Interface contacts:
Residue E35 in protein 2 is in contact with residue I11 in protein 1 (closest heavy-atom distance 4.1 Å).
Residue V34 in protein 2 is in contact with residue L7 in protein 1 (closest heavy-atom distance 3.8 Å).
Residue V34 in protein 2 interacts with residue I11 in protein 1 (closest heavy-atom distance 3.8 Å).
Residue P50 in protein 2 interacts with residue M5 in protein 1 (closest heavy-atom distance 3.9 Å).
Residue N83 in protein 2 is in contact with residue P4 in protein 1 (closest heavy-atom distance 4.5 Å).
Residue Q87 in protein 2 contacts residue K14 in protein 1 (closest heavy-atom distance 5.0 Å).
Residue H52 in protein 2 interacts with residue P4 in protein 1 (closest heavy-atom distance 4.1 Å).
Residue L78 in protein 2 is in contact with residue T6 in protein 1 (closest heavy-atom distance 3.5 Å).
Residue P50 in protein 2 is in contact with residue L7 in protein 1 (closest heavy-atom distance 3.5 Å).
Residue Q87 in protein 2 contacts residue N17 in protein 1 (closest heavy-atom distance 3.6 Å).
Residue L37 in protein 2 interacts with residue L7 in protein 1 (closest heavy-atom distance 3.7 Å).
Residue N49 in protein 2 interacts with residue T6 in protein 1 (closest heavy-atom distance 3.9 Å).
Residue V38 in protein 2 interacts with residue I11 in protein 1 (closest heavy-atom distance 3.5 Å).
Residue L86 in protein 2 is in contact with residue W13 in protein 1 (closest heavy-atom distance 3.5 Å).
Residue P85 in protein 2 interacts with residue W13 in protein 1 (closest heavy-atom distance 3.5 Å).
Residue Q87 in protein 2 contacts residue W10 in protein 1 (closest heavy-atom distance 3.7 Å).
Residue L86 in protein 2 contacts residue W10 in protein 1 (closest heavy-atom distance 2.7 Å).
Residue Q79 in protein 2 contacts residue P3 in protein 1 (closest heavy-atom distance 3.8 Å).
Residue Q79 in protein 2 interacts with residue M5 in protein 1 (closest heavy-atom distance 2.7 Å).
Residue N49 in protein 2 contacts residue Q8 in protein 1 (closest heavy-atom distance 3.7 Å).
Residue P89 in protein 2 contacts residue W10 in protein 1 (closest heavy-atom distance 3.4 Å).
Residue P50 in protein 2 contacts residue T6 in protein 1 (closest heavy-atom distance 3.4 Å).
Residue V38 in protein 2 interacts with residue L7 in protein 1 (closest heavy-atom distance 4.0 Å).
Residue L78 in protein 2 is in contact with residue M5 in protein 1 (closest heavy-atom distance 4.2 Å).
Residue D81 in protein 2 contacts residue M1 in protein 1 (closest heavy-atom distance 3.5 Å).
Residue Q79 in protein 2 is in contact with residue P4 in protein 1 (closest heavy-atom distance 3.4 Å).
Residue H52 in protein 2 interacts with residue M5 in protein 1 (closest heavy-atom distance 2.9 Å).
Residue N49 in protein 2 contacts residue L7 in protein 1 (closest heavy-atom distance 4.0 Å).
Residue L78 in protein 2 interacts with residue W10 in protein 1 (closest heavy-atom distance 3.7 Å).
Residue P85 in protein 2 is in contact with residue W10 in protein 1 (closest heavy-atom distance 4.1 Å).
Residue D82 in protein 2 interacts with residue A2 in protein 1 (closest heavy-atom distance 4.3 Å).
Residue L51 in protein 2 contacts residue T6 in protein 1 (closest heavy-atom distance 4.1 Å).
Residue V38 in protein 2 is in contact with residue Q8 in protein 1 (closest heavy-atom distance 4.2 Å).
Residue N83 in protein 2 contacts residue A2 in protein 1 (closest heavy-atom distance 3.1 Å).
Residue L76 in protein 2 contacts residue L7 in protein 1 (closest heavy-atom distance 4.1 Å).
Residue L41 in protein 2 interacts with residue L7 in protein 1 (closest heavy-atom distance 3.8 Å).
Residue L78 in protein 2 contacts residue L7 in protein 1 (closest heavy-atom distance 4.0 Å).
Residue L51 in protein 2 interacts with residue M5 in protein 1 (closest heavy-atom distance 3.1 Å).
Residue D82 in protein 2 interacts with residue M1 in protein 1 (closest heavy-atom distance 4.3 Å).
Residue L51 in protein 2 interacts with residue P4 in protein 1 (closest heavy-atom distance 3.8 Å).
Residue N83 in protein 2 is in contact with residue P3 in protein 1 (closest heavy-atom distance 4.5 Å).
Residue P85 in protein 2 is in contact with residue M5 in protein 1 (closest heavy-atom distance 3.7 Å).
Residue V34 in protein 2 interacts with residue W10 in protein 1 (closest heavy-atom distance 3.7 Å).
Residue E35 in protein 2 is in contact with residue K14 in protein 1 (closest heavy-atom distance 3.8 Å).
Residue N83 in protein 2 interacts with residue M1 in protein 1 (closest heavy-atom distance 3.3 Å).
Residue Q87 in protein 2 is in contact with residue W13 in protein 1 (closest heavy-atom distance 3.5 Å).
Residue E35 in protein 2 contacts residue W10 in protein 1 (closest heavy-atom distance 4.8 Å).

This data describes a binding interaction between two proteins.

Sequence of protein 2:
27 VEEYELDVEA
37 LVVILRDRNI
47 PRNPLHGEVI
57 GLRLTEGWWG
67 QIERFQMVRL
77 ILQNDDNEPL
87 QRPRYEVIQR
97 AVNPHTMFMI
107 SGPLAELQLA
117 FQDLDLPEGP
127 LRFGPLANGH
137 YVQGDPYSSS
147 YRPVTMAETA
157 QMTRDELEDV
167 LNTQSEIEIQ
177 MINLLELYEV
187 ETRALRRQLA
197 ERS

Sequence of protein 1:
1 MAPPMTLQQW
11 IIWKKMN